Sequence of chain A:
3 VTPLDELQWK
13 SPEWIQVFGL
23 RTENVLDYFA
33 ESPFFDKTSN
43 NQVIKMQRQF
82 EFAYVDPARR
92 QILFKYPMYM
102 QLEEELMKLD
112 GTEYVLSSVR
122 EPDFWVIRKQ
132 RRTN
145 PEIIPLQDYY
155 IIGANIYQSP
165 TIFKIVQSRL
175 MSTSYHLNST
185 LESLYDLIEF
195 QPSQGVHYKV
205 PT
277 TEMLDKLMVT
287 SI

This data describes a binding interaction between two proteins.

Sequence of chain B:
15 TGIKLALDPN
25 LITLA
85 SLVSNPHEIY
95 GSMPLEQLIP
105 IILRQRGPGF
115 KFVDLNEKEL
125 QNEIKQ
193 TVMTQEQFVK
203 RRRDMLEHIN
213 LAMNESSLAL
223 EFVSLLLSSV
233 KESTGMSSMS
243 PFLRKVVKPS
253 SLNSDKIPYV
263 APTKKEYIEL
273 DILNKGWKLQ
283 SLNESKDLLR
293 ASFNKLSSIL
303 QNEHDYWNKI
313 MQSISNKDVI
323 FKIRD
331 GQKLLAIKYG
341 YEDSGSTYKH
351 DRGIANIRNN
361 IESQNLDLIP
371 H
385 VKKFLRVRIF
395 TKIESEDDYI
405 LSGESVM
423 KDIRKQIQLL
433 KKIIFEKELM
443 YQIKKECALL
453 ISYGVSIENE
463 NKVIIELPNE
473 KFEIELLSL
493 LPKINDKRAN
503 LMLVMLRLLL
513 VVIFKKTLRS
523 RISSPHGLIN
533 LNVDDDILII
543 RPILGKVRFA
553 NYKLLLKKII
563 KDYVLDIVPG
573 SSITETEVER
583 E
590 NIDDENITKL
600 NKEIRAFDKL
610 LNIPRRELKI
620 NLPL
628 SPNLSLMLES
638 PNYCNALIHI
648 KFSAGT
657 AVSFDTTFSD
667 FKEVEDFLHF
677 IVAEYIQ

Interface contacts:
Residue L298 in chain B is in contact with residue F194 in chain A (closest heavy-atom distance 3.8 Å).
Residue P260 in chain B interacts with residue L150 in chain A (closest heavy-atom distance 3.7 Å).
Residue Q197 in chain B contacts residue T206 in chain A (closest heavy-atom distance 4.2 Å).
Residue E217 in chain B is in contact with residue S176 in chain A (closest heavy-atom distance 3.6 Å).
Residue F224 in chain B is in contact with residue V170 in chain A (closest heavy-atom distance 3.7 Å).
Residue H210 in chain B contacts residue T184 in chain A (closest heavy-atom distance 3.2 Å).
Residue R203 in chain B is in contact with residue D190 in chain A (closest heavy-atom distance 2.7 Å).
Residue I259 in chain B interacts with residue Q151 in chain A (closest heavy-atom distance 3.7 Å).
Residue A221 in chain B interacts with residue V170 in chain A (closest heavy-atom distance 4.6 Å).
Residue L220 in chain B contacts residue R173 in chain A (closest heavy-atom distance 3.5 Å).
Residue I301 in chain B contacts residue P196 in chain A (closest heavy-atom distance 3.7 Å).
Residue D257 in chain B is in contact with residue L150 in chain A (closest heavy-atom distance 3.5 Å).
Residue W279 in chain B contacts residue M175 in chain A (closest heavy-atom distance 3.6 Å).
Residue L213 in chain B is in contact with residue H180 in chain A (closest heavy-atom distance 3.5 Å).
Residue M195 in chain B is in contact with residue T206 in chain A (closest heavy-atom distance 3.0 Å).
Residue R204 in chain B is in contact with residue L191 in chain A (closest heavy-atom distance 4.3 Å).
Residue I301 in chain B contacts residue F194 in chain A (closest heavy-atom distance 4.5 Å).
Residue Q332 in chain B interacts with residue Q198 in chain A (closest heavy-atom distance 3.5 Å).
Residue H210 in chain B interacts with residue H180 in chain A (closest heavy-atom distance 3.3 Å).
Residue T196 in chain B contacts residue T206 in chain A (closest heavy-atom distance 3.5 Å).
Residue I259 in chain B interacts with residue L150 in chain A (closest heavy-atom distance 3.5 Å).
Residue E305 in chain B contacts residue P196 in chain A (closest heavy-atom distance 3.2 Å).
Residue V225 in chain B contacts residue V170 in chain A (closest heavy-atom distance 3.6 Å).
Residue I259 in chain B contacts residue P149 in chain A (closest heavy-atom distance 3.7 Å).
Residue A214 in chain B interacts with residue L181 in chain A (closest heavy-atom distance 4.2 Å).
Residue S218 in chain B is in contact with residue T177 in chain A (closest heavy-atom distance 3.4 Å).
Residue T196 in chain B contacts residue P205 in chain A (closest heavy-atom distance 4.3 Å).
Residue P260 in chain B interacts with residue P149 in chain A (closest heavy-atom distance 3.3 Å).
Residue M207 in chain B is in contact with residue T184 in chain A (closest heavy-atom distance 3.7 Å).
Residue Q197 in chain B contacts residue P205 in chain A (closest heavy-atom distance 3.7 Å).
Residue M207 in chain B interacts with residue L191 in chain A (closest heavy-atom distance 3.7 Å).
Residue M195 in chain B interacts with residue V204 in chain A (closest heavy-atom distance 3.7 Å).
Residue K333 in chain B is in contact with residue S197 in chain A (closest heavy-atom distance 4.1 Å).
Residue E217 in chain B contacts residue H180 in chain A (closest heavy-atom distance 4.5 Å).
Residue F224 in chain B interacts with residue I166 in chain A (closest heavy-atom distance 3.5 Å).
Residue R203 in chain B interacts with residue S187 in chain A (closest heavy-atom distance 4.2 Å).
Residue M195 in chain B interacts with residue P205 in chain A (closest heavy-atom distance 3.6 Å).
Residue P260 in chain B is in contact with residue R132 in chain A (closest heavy-atom distance 3.4 Å).
Residue D257 in chain B contacts residue P149 in chain A (closest heavy-atom distance 3.6 Å).
Residue F224 in chain B contacts residue I169 in chain A (closest heavy-atom distance 3.6 Å).
Residue M195 in chain B interacts with residue K203 in chain A (closest heavy-atom distance 3.4 Å).
Residue I211 in chain B interacts with residue L181 in chain A (closest heavy-atom distance 3.8 Å).
Residue A214 in chain B is in contact with residue H180 in chain A (closest heavy-atom distance 3.7 Å).
Residue D206 in chain B contacts residue S187 in chain A (closest heavy-atom distance 3.8 Å).
Residue V194 in chain B is in contact with residue T206 in chain A (closest heavy-atom distance 3.7 Å).
Residue E217 in chain B interacts with residue R173 in chain A (closest heavy-atom distance 2.7 Å).
Residue K258 in chain B contacts residue P149 in chain A (closest heavy-atom distance 3.3 Å).
Residue I211 in chain B contacts residue T184 in chain A (closest heavy-atom distance 3.3 Å).
Residue D257 in chain B contacts residue D152 in chain A (closest heavy-atom distance 3.5 Å).
Residue A214 in chain B is in contact with residue T177 in chain A (closest heavy-atom distance 3.6 Å).
Residue F200 in chain B interacts with residue P205 in chain A (closest heavy-atom distance 4.0 Å).
Residue E217 in chain B interacts with residue T177 in chain A (closest heavy-atom distance 3.5 Å).
Residue L228 in chain B is in contact with residue I166 in chain A (closest heavy-atom distance 3.8 Å).
Residue M207 in chain B interacts with residue S187 in chain A (closest heavy-atom distance 3.1 Å).
Residue M207 in chain B is in contact with residue L188 in chain A (closest heavy-atom distance 3.8 Å).
Residue H210 in chain B is in contact with residue S183 in chain A (closest heavy-atom distance 3.6 Å).
Residue A221 in chain B is in contact with residue R173 in chain A (closest heavy-atom distance 3.6 Å).
Residue D257 in chain B is in contact with residue R129 in chain A (closest heavy-atom distance 3.5 Å).
Residue R203 in chain B interacts with residue L191 in chain A (closest heavy-atom distance 3.3 Å).
Residue F200 in chain B is in contact with residue L191 in chain A (closest heavy-atom distance 3.6 Å).